Sequence of chain B:
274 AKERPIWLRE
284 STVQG

Sequence of chain A:
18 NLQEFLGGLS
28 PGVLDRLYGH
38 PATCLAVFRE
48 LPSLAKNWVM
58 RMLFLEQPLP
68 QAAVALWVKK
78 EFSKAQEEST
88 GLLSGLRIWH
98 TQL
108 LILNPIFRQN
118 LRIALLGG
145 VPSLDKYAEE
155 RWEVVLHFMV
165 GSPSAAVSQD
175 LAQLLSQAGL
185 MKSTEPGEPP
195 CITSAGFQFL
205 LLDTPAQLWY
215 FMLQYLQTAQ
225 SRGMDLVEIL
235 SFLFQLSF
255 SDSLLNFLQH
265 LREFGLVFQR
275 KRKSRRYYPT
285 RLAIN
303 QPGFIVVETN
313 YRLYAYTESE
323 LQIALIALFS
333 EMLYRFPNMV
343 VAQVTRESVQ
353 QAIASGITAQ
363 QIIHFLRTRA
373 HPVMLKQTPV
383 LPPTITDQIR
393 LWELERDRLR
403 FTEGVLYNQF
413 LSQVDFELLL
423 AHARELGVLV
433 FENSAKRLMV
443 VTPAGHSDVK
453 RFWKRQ

Residue-level contacts at the interface:
Residue D389 in chain A contacts residue S284 in chain B (closest heavy-atom distance 3.1 Å).
Residue D389 in chain A is in contact with residue V286 in chain B (closest heavy-atom distance 4.1 Å).
Residue L393 in chain A is in contact with residue V286 in chain B (closest heavy-atom distance 4.2 Å).
Residue R392 in chain A interacts with residue G288 in chain B (closest heavy-atom distance 3.7 Å).
Residue R392 in chain A interacts with residue V286 in chain B (closest heavy-atom distance 4.2 Å).
Residue L396 in chain A is in contact with residue Q287 in chain B (closest heavy-atom distance 3.7 Å).
Residue L396 in chain A interacts with residue V286 in chain B (closest heavy-atom distance 4.0 Å).

This data describes a binding interaction between two proteins.